Residue-level contacts at the interface:
Residue S372 in chain B interacts with residue R59 in chain A (closest heavy-atom distance 3.7 Å).
Residue M375 in chain B is in contact with residue L64 in chain A (closest heavy-atom distance 3.6 Å).
Residue N370 in chain B contacts residue T58 in chain A (closest heavy-atom distance 3.4 Å).
Residue S376 in chain B contacts residue L64 in chain A (closest heavy-atom distance 3.1 Å).
Residue T378 in chain B is in contact with residue L64 in chain A (closest heavy-atom distance 3.9 Å).
Residue S163 in chain B interacts with residue Y117 in chain A (closest heavy-atom distance 3.3 Å).
Residue C382 in chain B is in contact with residue L64 in chain A (closest heavy-atom distance 3.3 Å).
Residue A349 in chain B is in contact with residue Y134 in chain A (closest heavy-atom distance 3.1 Å).
Residue T340 in chain B contacts residue R46 in chain A (closest heavy-atom distance 3.6 Å).
Residue V354 in chain B contacts residue T126 in chain A (closest heavy-atom distance 3.7 Å).
Residue T378 in chain B is in contact with residue I37 in chain A (closest heavy-atom distance 3.5 Å).
Residue Y383 in chain B contacts residue C68 in chain A (closest heavy-atom distance 3.5 Å).
Residue T363 in chain B contacts residue N44 in chain A (closest heavy-atom distance 3.5 Å).
Residue C382 in chain B interacts with residue C68 in chain A (closest heavy-atom distance 2.0 Å).
Residue R258 in chain B is in contact with residue Y134 in chain A (closest heavy-atom distance 3.2 Å).
Residue E356 in chain B is in contact with residue V113 in chain A (closest heavy-atom distance 3.8 Å).
Residue N352 in chain B contacts residue T126 in chain A (closest heavy-atom distance 3.4 Å).
Residue L166 in chain B is in contact with residue K122 in chain A (closest heavy-atom distance 3.6 Å).
Residue T363 in chain B interacts with residue R46 in chain A (closest heavy-atom distance 3.4 Å).
Residue D360 in chain B interacts with residue R46 in chain A (closest heavy-atom distance 2.5 Å).
Residue Y383 in chain B contacts residue L7 in chain A (closest heavy-atom distance 3.7 Å).
Residue A162 in chain B contacts residue Y117 in chain A (closest heavy-atom distance 3.7 Å).
Residue P351 in chain B is in contact with residue C133 in chain A (closest heavy-atom distance 3.6 Å).
Residue C382 in chain B interacts with residue L7 in chain A (closest heavy-atom distance 3.6 Å).
Residue K168 in chain B is in contact with residue K122 in chain A (closest heavy-atom distance 3.5 Å).
Residue M296 in chain B is in contact with residue V113 in chain A (closest heavy-atom distance 3.8 Å).
Residue N352 in chain B is in contact with residue E125 in chain A (closest heavy-atom distance 3.3 Å).
Residue T363 in chain B interacts with residue L56 in chain A (closest heavy-atom distance 3.7 Å).
Residue T167 in chain B contacts residue Y117 in chain A (closest heavy-atom distance 3.8 Å).
Residue S362 in chain B interacts with residue L56 in chain A (closest heavy-atom distance 3.8 Å).
Residue R258 in chain B interacts with residue D131 in chain A (closest heavy-atom distance 3.6 Å).
Residue A379 in chain B interacts with residue R35 in chain A (closest heavy-atom distance 3.3 Å).
Residue C382 in chain B contacts residue R35 in chain A (closest heavy-atom distance 3.6 Å).
Residue V354 in chain B interacts with residue A127 in chain A (closest heavy-atom distance 3.4 Å).
Residue P351 in chain B is in contact with residue P130 in chain A (closest heavy-atom distance 3.9 Å).
Residue S376 in chain B contacts residue Y62 in chain A (closest heavy-atom distance 3.2 Å).
Residue Y369 in chain B contacts residue N44 in chain A (closest heavy-atom distance 3.9 Å).
Residue V374 in chain B interacts with residue Y62 in chain A (closest heavy-atom distance 3.0 Å).
Residue V374 in chain B is in contact with residue V61 in chain A (closest heavy-atom distance 3.6 Å).
Residue L166 in chain B interacts with residue Y117 in chain A (closest heavy-atom distance 3.7 Å).
Residue M296 in chain B interacts with residue P114 in chain A (closest heavy-atom distance 3.7 Å).
Residue P351 in chain B contacts residue A127 in chain A (closest heavy-atom distance 3.7 Å).
Residue V374 in chain B interacts with residue F60 in chain A (closest heavy-atom distance 3.0 Å).
Residue T355 in chain B contacts residue A127 in chain A (closest heavy-atom distance 3.1 Å).
Residue Q294 in chain B contacts residue V116 in chain A (closest heavy-atom distance 3.3 Å).
Residue L166 in chain B interacts with residue L115 in chain A (closest heavy-atom distance 3.6 Å).
Residue T340 in chain B contacts residue P52 in chain A (closest heavy-atom distance 3.6 Å).
Residue S376 in chain B is in contact with residue H63 in chain A (closest heavy-atom distance 3.4 Å).
Residue S372 in chain B interacts with residue T58 in chain A (closest heavy-atom distance 3.4 Å).
Residue T358 in chain B is in contact with residue R46 in chain A (closest heavy-atom distance 2.9 Å).
Residue Q294 in chain B interacts with residue L115 in chain A (closest heavy-atom distance 3.3 Å).
Residue V344 in chain B interacts with residue L115 in chain A (closest heavy-atom distance 3.8 Å).
Residue G299 in chain B is in contact with residue P114 in chain A (closest heavy-atom distance 3.8 Å).
Residue M375 in chain B interacts with residue Y62 in chain A (closest heavy-atom distance 3.7 Å).
Residue L373 in chain B contacts residue F60 in chain A (closest heavy-atom distance 3.3 Å).
Residue T358 in chain B contacts residue P52 in chain A (closest heavy-atom distance 3.6 Å).
Residue V374 in chain B contacts residue R59 in chain A (closest heavy-atom distance 3.3 Å).
Residue T340 in chain B contacts residue T53 in chain A (closest heavy-atom distance 3.7 Å).
Residue E356 in chain B is in contact with residue P52 in chain A (closest heavy-atom distance 3.8 Å).
Residue V371 in chain B contacts residue L43 in chain A (closest heavy-atom distance 3.7 Å).

Sequence of chain B:
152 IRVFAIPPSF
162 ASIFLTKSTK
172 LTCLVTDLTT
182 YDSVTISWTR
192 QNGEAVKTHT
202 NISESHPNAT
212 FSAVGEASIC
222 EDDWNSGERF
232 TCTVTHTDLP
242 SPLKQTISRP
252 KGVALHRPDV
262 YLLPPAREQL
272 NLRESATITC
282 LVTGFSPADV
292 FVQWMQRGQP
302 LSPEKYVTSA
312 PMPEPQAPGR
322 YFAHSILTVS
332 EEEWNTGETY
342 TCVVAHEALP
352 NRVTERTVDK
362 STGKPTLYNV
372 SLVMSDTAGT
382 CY

These two protein chains interact to form a complex.

Sequence of chain A:
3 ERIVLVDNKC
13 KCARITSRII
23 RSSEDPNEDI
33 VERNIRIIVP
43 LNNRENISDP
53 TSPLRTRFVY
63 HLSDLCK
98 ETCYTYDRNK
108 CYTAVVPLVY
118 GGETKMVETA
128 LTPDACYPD